Sequence of protein 2:
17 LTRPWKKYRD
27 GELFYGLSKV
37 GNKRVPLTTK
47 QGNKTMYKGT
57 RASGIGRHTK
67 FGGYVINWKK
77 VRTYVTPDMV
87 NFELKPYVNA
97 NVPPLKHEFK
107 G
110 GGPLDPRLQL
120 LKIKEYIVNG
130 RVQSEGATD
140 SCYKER

Sequence of protein 1:
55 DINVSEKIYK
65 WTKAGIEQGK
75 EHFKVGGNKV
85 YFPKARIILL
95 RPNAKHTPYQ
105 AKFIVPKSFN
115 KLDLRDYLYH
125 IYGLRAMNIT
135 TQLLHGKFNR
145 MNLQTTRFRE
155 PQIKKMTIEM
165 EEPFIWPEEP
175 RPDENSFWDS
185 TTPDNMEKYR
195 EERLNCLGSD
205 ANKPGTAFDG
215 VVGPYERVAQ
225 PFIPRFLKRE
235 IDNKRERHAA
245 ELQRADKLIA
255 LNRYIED

Contacts between the two chains:
Residue R151 in protein 1 contacts residue V36 in protein 2 (closest heavy-atom distance 4.0 Å).
Residue D120 in protein 1 interacts with residue Y80 in protein 2 (closest heavy-atom distance 2.8 Å).
Residue S112 in protein 1 interacts with residue T56 in protein 2 (closest heavy-atom distance 3.2 Å).
Residue K158 in protein 1 interacts with residue T56 in protein 2 (closest heavy-atom distance 3.9 Å).
Residue D117 in protein 1 contacts residue R78 in protein 2 (closest heavy-atom distance 2.5 Å).
Residue N82 in protein 1 contacts residue K76 in protein 2 (closest heavy-atom distance 3.6 Å).
Residue F142 in protein 1 interacts with residue V41 in protein 2 (closest heavy-atom distance 4.0 Å).
Residue N114 in protein 1 interacts with residue A58 in protein 2 (closest heavy-atom distance 3.8 Å).
Residue D120 in protein 1 contacts residue T79 in protein 2 (closest heavy-atom distance 3.2 Å).
Residue L137 in protein 1 contacts residue T45 in protein 2 (closest heavy-atom distance 3.8 Å).
Residue R153 in protein 1 interacts with residue T44 in protein 2 (closest heavy-atom distance 4.0 Å).
Residue V84 in protein 1 is in contact with residue Y80 in protein 2 (closest heavy-atom distance 3.4 Å).
Residue R151 in protein 1 contacts residue K39 in protein 2 (closest heavy-atom distance 4.1 Å).
Residue R144 in protein 1 contacts residue G37 in protein 2 (closest heavy-atom distance 4.1 Å).
Residue G80 in protein 1 interacts with residue V77 in protein 2 (closest heavy-atom distance 3.4 Å).
Residue N82 in protein 1 interacts with residue T79 in protein 2 (closest heavy-atom distance 2.7 Å).
Residue K83 in protein 1 is in contact with residue T79 in protein 2 (closest heavy-atom distance 3.6 Å).
Residue N82 in protein 1 is in contact with residue V77 in protein 2 (closest heavy-atom distance 3.2 Å).
Residue L116 in protein 1 interacts with residue V77 in protein 2 (closest heavy-atom distance 4.1 Å).
Residue N82 in protein 1 is in contact with residue W74 in protein 2 (closest heavy-atom distance 4.0 Å).
Residue G80 in protein 1 contacts residue T79 in protein 2 (closest heavy-atom distance 3.1 Å).
Residue P87 in protein 1 interacts with residue Y80 in protein 2 (closest heavy-atom distance 3.6 Å).
Residue K111 in protein 1 interacts with residue T56 in protein 2 (closest heavy-atom distance 3.5 Å).
Residue H139 in protein 1 contacts residue K46 in protein 2 (closest heavy-atom distance 3.4 Å).
Residue V84 in protein 1 contacts residue T79 in protein 2 (closest heavy-atom distance 2.7 Å).
Residue R153 in protein 1 contacts residue P42 in protein 2 (closest heavy-atom distance 3.5 Å).
Residue G81 in protein 1 contacts residue K75 in protein 2 (closest heavy-atom distance 3.6 Å).
Residue R153 in protein 1 is in contact with residue V41 in protein 2 (closest heavy-atom distance 3.9 Å).
Residue L137 in protein 1 interacts with residue K46 in protein 2 (closest heavy-atom distance 2.9 Å).
Residue L147 in protein 1 interacts with residue S34 in protein 2 (closest heavy-atom distance 3.7 Å).
Residue H124 in protein 1 is in contact with residue Y80 in protein 2 (closest heavy-atom distance 3.0 Å).
Residue H124 in protein 1 interacts with residue T82 in protein 2 (closest heavy-atom distance 3.2 Å).
Residue L138 in protein 1 is in contact with residue K46 in protein 2 (closest heavy-atom distance 3.7 Å).
Residue Y121 in protein 1 is in contact with residue Y80 in protein 2 (closest heavy-atom distance 3.7 Å).
Residue Q156 in protein 1 is in contact with residue T45 in protein 2 (closest heavy-atom distance 2.5 Å).
Residue R151 in protein 1 interacts with residue N38 in protein 2 (closest heavy-atom distance 2.6 Å).
Residue V84 in protein 1 interacts with residue V81 in protein 2 (closest heavy-atom distance 3.1 Å).
Residue R144 in protein 1 contacts residue S34 in protein 2 (closest heavy-atom distance 3.9 Å).
Residue Y85 in protein 1 is in contact with residue V81 in protein 2 (closest heavy-atom distance 3.3 Å).
Residue R153 in protein 1 contacts residue Q47 in protein 2 (closest heavy-atom distance 3.2 Å).
Residue I125 in protein 1 is in contact with residue T82 in protein 2 (closest heavy-atom distance 3.4 Å).
Residue F113 in protein 1 is in contact with residue Y80 in protein 2 (closest heavy-atom distance 3.4 Å).
Residue N82 in protein 1 interacts with residue K75 in protein 2 (closest heavy-atom distance 4.2 Å).
Residue R151 in protein 1 interacts with residue G37 in protein 2 (closest heavy-atom distance 3.4 Å).
Residue R144 in protein 1 contacts residue V36 in protein 2 (closest heavy-atom distance 3.2 Å).
Residue D117 in protein 1 contacts residue Y80 in protein 2 (closest heavy-atom distance 2.8 Å).
Residue K158 in protein 1 interacts with residue A58 in protein 2 (closest heavy-atom distance 4.2 Å).
Residue V79 in protein 1 is in contact with residue T79 in protein 2 (closest heavy-atom distance 4.0 Å).
Residue Q156 in protein 1 interacts with residue K46 in protein 2 (closest heavy-atom distance 3.8 Å).
Residue L116 in protein 1 contacts residue W74 in protein 2 (closest heavy-atom distance 4.0 Å).
Residue N114 in protein 1 is in contact with residue I61 in protein 2 (closest heavy-atom distance 3.6 Å).
Residue G81 in protein 1 contacts residue W74 in protein 2 (closest heavy-atom distance 2.6 Å).
Residue S112 in protein 1 interacts with residue R57 in protein 2 (closest heavy-atom distance 3.5 Å).
Residue K78 in protein 1 contacts residue W74 in protein 2 (closest heavy-atom distance 3.4 Å).
Residue Q156 in protein 1 interacts with residue T44 in protein 2 (closest heavy-atom distance 3.3 Å).
Residue V84 in protein 1 contacts residue R78 in protein 2 (closest heavy-atom distance 4.1 Å).
Residue N82 in protein 1 interacts with residue R78 in protein 2 (closest heavy-atom distance 3.2 Å).
Residue K83 in protein 1 is in contact with residue V81 in protein 2 (closest heavy-atom distance 3.8 Å).
Residue S112 in protein 1 is in contact with residue A58 in protein 2 (closest heavy-atom distance 3.8 Å).
Residue G80 in protein 1 interacts with residue W74 in protein 2 (closest heavy-atom distance 3.3 Å).

These two protein chains interact to form a complex.